Contacts between the two chains:
Residue W228 in chain B interacts with residue A253 in chain A (closest heavy-atom distance 3.7 Å).
Residue G175 in chain B contacts residue L255 in chain A (closest heavy-atom distance 3.5 Å).
Residue L184 in chain B is in contact with residue F252 in chain A (closest heavy-atom distance 4.0 Å).
Residue L184 in chain B contacts residue T250 in chain A (closest heavy-atom distance 3.1 Å).
Residue L213 in chain B contacts residue L254 in chain A (closest heavy-atom distance 3.5 Å).
Residue T214 in chain B interacts with residue R257 in chain A (closest heavy-atom distance 3.1 Å).
Residue L168 in chain B is in contact with residue L255 in chain A (closest heavy-atom distance 3.7 Å).
Residue E75 in chain B interacts with residue T250 in chain A (closest heavy-atom distance 2.8 Å).
Residue T212 in chain B contacts residue L256 in chain A (closest heavy-atom distance 3.9 Å).
Residue T214 in chain B interacts with residue L255 in chain A (closest heavy-atom distance 3.0 Å).
Residue V176 in chain B contacts residue L255 in chain A (closest heavy-atom distance 4.1 Å).
Residue M211 in chain B is in contact with residue P258 in chain A (closest heavy-atom distance 3.7 Å).
Residue L72 in chain B interacts with residue F251 in chain A (closest heavy-atom distance 3.8 Å).
Residue M211 in chain B interacts with residue R257 in chain A (closest heavy-atom distance 3.6 Å).
Residue F202 in chain B is in contact with residue L254 in chain A (closest heavy-atom distance 3.6 Å).
Residue W71 in chain B is in contact with residue F251 in chain A (closest heavy-atom distance 3.4 Å).
Residue L213 in chain B interacts with residue L256 in chain A (closest heavy-atom distance 3.6 Å).
Residue G173 in chain B is in contact with residue P258 in chain A (closest heavy-atom distance 2.9 Å).
Residue I200 in chain B is in contact with residue F252 in chain A (closest heavy-atom distance 3.6 Å).
Residue L177 in chain B contacts residue L254 in chain A (closest heavy-atom distance 2.9 Å).
Residue T212 in chain B interacts with residue R257 in chain A (closest heavy-atom distance 3.0 Å).
Residue C246 in chain B is in contact with residue F252 in chain A (closest heavy-atom distance 3.8 Å).
Residue S174 in chain B contacts residue L256 in chain A (closest heavy-atom distance 2.8 Å).
Residue N210 in chain B contacts residue P258 in chain A (closest heavy-atom distance 4.0 Å).
Residue L249 in chain B interacts with residue T250 in chain A (closest heavy-atom distance 3.5 Å).
Residue G183 in chain B contacts residue T250 in chain A (closest heavy-atom distance 3.6 Å).
Residue L177 in chain B is in contact with residue L256 in chain A (closest heavy-atom distance 3.7 Å).
Residue V176 in chain B interacts with residue L254 in chain A (closest heavy-atom distance 3.7 Å).
Residue T212 in chain B is in contact with residue T259 in chain A (closest heavy-atom distance 3.5 Å).
Residue F202 in chain B is in contact with residue A253 in chain A (closest heavy-atom distance 4.0 Å).
Residue R180 in chain B contacts residue A253 in chain A (closest heavy-atom distance 3.9 Å).
Residue M211 in chain B interacts with residue L256 in chain A (closest heavy-atom distance 3.4 Å).
Residue G175 in chain B interacts with residue L256 in chain A (closest heavy-atom distance 2.8 Å).
Residue V216 in chain B is in contact with residue L255 in chain A (closest heavy-atom distance 4.0 Å).
Residue G183 in chain B is in contact with residue F251 in chain A (closest heavy-atom distance 3.7 Å).
Residue F217 in chain B contacts residue F251 in chain A (closest heavy-atom distance 3.2 Å).
Residue S174 in chain B is in contact with residue P258 in chain A (closest heavy-atom distance 3.9 Å).
Residue L181 in chain B interacts with residue F251 in chain A (closest heavy-atom distance 3.1 Å).
Residue V182 in chain B is in contact with residue F252 in chain A (closest heavy-atom distance 2.7 Å).
Residue F163 in chain B contacts residue F251 in chain A (closest heavy-atom distance 3.4 Å).
Residue V176 in chain B interacts with residue A253 in chain A (closest heavy-atom distance 3.5 Å).
Residue C215 in chain B interacts with residue L254 in chain A (closest heavy-atom distance 3.6 Å).
Residue S174 in chain B is in contact with residue R257 in chain A (closest heavy-atom distance 3.6 Å).
Residue F217 in chain B is in contact with residue F252 in chain A (closest heavy-atom distance 3.7 Å).
Residue E75 in chain B contacts residue F251 in chain A (closest heavy-atom distance 4.0 Å).
Residue V216 in chain B contacts residue A253 in chain A (closest heavy-atom distance 2.9 Å).
Residue T214 in chain B interacts with residue L254 in chain A (closest heavy-atom distance 4.0 Å).
Residue G175 in chain B contacts residue L254 in chain A (closest heavy-atom distance 4.1 Å).
Residue H248 in chain B contacts residue F252 in chain A (closest heavy-atom distance 3.9 Å).
Residue T242 in chain B is in contact with residue L254 in chain A (closest heavy-atom distance 3.0 Å).
Residue W218 in chain B contacts residue F251 in chain A (closest heavy-atom distance 3.0 Å).
Residue L213 in chain B is in contact with residue L255 in chain A (closest heavy-atom distance 3.6 Å).
Residue L181 in chain B interacts with residue F252 in chain A (closest heavy-atom distance 3.1 Å).
Residue V182 in chain B interacts with residue F251 in chain A (closest heavy-atom distance 3.6 Å).
Residue M211 in chain B is in contact with residue T259 in chain A (closest heavy-atom distance 3.0 Å).
Residue C215 in chain B is in contact with residue A253 in chain A (closest heavy-atom distance 3.5 Å).
Residue V182 in chain B interacts with residue T250 in chain A (closest heavy-atom distance 3.8 Å).
Residue H204 in chain B contacts residue L254 in chain A (closest heavy-atom distance 3.4 Å).
Residue N210 in chain B is in contact with residue T259 in chain A (closest heavy-atom distance 3.1 Å).
Residue V216 in chain B is in contact with residue F252 in chain A (closest heavy-atom distance 3.6 Å).

Sequence of chain A:
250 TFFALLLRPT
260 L

These two protein chains interact to form a complex.

Sequence of chain B:
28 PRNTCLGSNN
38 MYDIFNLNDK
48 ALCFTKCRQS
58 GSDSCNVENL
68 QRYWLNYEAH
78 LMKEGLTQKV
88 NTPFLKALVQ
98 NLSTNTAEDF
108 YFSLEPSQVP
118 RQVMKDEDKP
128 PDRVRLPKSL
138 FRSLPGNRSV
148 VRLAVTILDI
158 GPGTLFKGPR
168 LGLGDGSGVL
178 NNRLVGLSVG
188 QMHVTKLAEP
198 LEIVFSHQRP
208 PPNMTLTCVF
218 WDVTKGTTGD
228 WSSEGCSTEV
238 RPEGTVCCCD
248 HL